Sequence of chain A:
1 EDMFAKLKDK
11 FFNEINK

Sequence of chain B:
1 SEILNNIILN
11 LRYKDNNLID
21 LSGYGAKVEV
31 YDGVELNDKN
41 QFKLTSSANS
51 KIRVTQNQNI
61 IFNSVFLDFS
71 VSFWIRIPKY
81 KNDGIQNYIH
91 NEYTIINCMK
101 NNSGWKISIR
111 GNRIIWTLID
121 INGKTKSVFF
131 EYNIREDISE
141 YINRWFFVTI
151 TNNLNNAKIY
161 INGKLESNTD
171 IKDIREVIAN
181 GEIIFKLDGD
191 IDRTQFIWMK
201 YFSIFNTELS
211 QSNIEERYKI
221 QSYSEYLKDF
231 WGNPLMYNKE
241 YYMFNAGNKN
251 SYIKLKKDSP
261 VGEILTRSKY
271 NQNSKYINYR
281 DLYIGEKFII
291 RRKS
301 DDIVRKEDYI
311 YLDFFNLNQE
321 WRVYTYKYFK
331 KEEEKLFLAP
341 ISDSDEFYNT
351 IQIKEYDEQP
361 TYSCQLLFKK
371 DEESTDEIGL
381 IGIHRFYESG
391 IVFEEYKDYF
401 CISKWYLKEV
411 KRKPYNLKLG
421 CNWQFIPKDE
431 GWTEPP

The following describes two proteins that form a bound complex.

Contacts between the two chains:
Residue L336 in chain B is in contact with residue F11 in chain A (closest heavy-atom distance 3.7 Å).
Residue Y399 in chain B contacts residue E14 in chain A (closest heavy-atom distance 3.8 Å).
Residue E346 in chain B is in contact with residue F12 in chain A (closest heavy-atom distance 3.8 Å).
Residue E334 in chain B is in contact with residue I15 in chain A (closest heavy-atom distance 3.1 Å).
Residue S342 in chain B is in contact with residue F4 in chain A (closest heavy-atom distance 4.0 Å).
Residue A339 in chain B interacts with residue L7 in chain A (closest heavy-atom distance 4.1 Å).
Residue E346 in chain B is in contact with residue K8 in chain A (closest heavy-atom distance 3.6 Å).
Residue V261 in chain B contacts residue F11 in chain A (closest heavy-atom distance 4.1 Å).
Residue F337 in chain B contacts residue K8 in chain A (closest heavy-atom distance 3.5 Å).
Residue Y326 in chain B interacts with residue F11 in chain A (closest heavy-atom distance 3.9 Å).
Residue P340 in chain B contacts residue F4 in chain A (closest heavy-atom distance 3.6 Å).
Residue Y326 in chain B interacts with residue I15 in chain A (closest heavy-atom distance 4.5 Å).
Residue W321 in chain B contacts residue L7 in chain A (closest heavy-atom distance 3.6 Å).
Residue F347 in chain B contacts residue F4 in chain A (closest heavy-atom distance 4.6 Å).
Residue S344 in chain B contacts residue F4 in chain A (closest heavy-atom distance 3.9 Å).
Residue D258 in chain B is in contact with residue K10 in chain A (closest heavy-atom distance 2.7 Å).
Residue F347 in chain B interacts with residue K8 in chain A (closest heavy-atom distance 3.5 Å).
Residue P260 in chain B contacts residue F11 in chain A (closest heavy-atom distance 3.9 Å).
Residue F337 in chain B contacts residue F11 in chain A (closest heavy-atom distance 3.6 Å).
Residue E334 in chain B contacts residue F11 in chain A (closest heavy-atom distance 4.8 Å).
Residue D343 in chain B interacts with residue F4 in chain A (closest heavy-atom distance 3.9 Å).
Residue P260 in chain B is in contact with residue K10 in chain A (closest heavy-atom distance 4.0 Å).
Residue S259 in chain B interacts with residue K10 in chain A (closest heavy-atom distance 4.3 Å).
Residue S344 in chain B interacts with residue K8 in chain A (closest heavy-atom distance 4.9 Å).
Residue K335 in chain B is in contact with residue I15 in chain A (closest heavy-atom distance 4.3 Å).
Residue F337 in chain B is in contact with residue F4 in chain A (closest heavy-atom distance 3.7 Å).
Residue K256 in chain B contacts residue E14 in chain A (closest heavy-atom distance 2.8 Å).
Residue Y326 in chain B interacts with residue F12 in chain A (closest heavy-atom distance 3.4 Å).
Residue P340 in chain B interacts with residue L7 in chain A (closest heavy-atom distance 3.5 Å).
Residue P260 in chain B is in contact with residue L7 in chain A (closest heavy-atom distance 3.7 Å).
Residue K335 in chain B contacts residue E14 in chain A (closest heavy-atom distance 2.5 Å).
Residue Q319 in chain B contacts residue M3 in chain A (closest heavy-atom distance 4.7 Å).
Residue F337 in chain B is in contact with residue L7 in chain A (closest heavy-atom distance 3.9 Å).
Residue V261 in chain B contacts residue E14 in chain A (closest heavy-atom distance 3.8 Å).
Residue K335 in chain B contacts residue F11 in chain A (closest heavy-atom distance 3.3 Å).
Residue P340 in chain B contacts residue M3 in chain A (closest heavy-atom distance 4.0 Å).
Residue W321 in chain B interacts with residue M3 in chain A (closest heavy-atom distance 4.5 Å).
Residue S259 in chain B is in contact with residue E14 in chain A (closest heavy-atom distance 2.7 Å).
Residue S342 in chain B contacts residue D2 in chain A (closest heavy-atom distance 3.6 Å).
Residue F347 in chain B is in contact with residue F11 in chain A (closest heavy-atom distance 3.7 Å).
Residue F347 in chain B contacts residue F12 in chain A (closest heavy-atom distance 3.9 Å).
Residue A339 in chain B contacts residue F4 in chain A (closest heavy-atom distance 3.9 Å).
Residue Y324 in chain B is in contact with residue F4 in chain A (closest heavy-atom distance 4.1 Å).